Residue-level contacts at the interface:
Residue V225 in chain B is in contact with residue L217 in chain A (closest heavy-atom distance 3.6 Å).
Residue G220 in chain B interacts with residue K192 in chain A (closest heavy-atom distance 2.9 Å).
Residue I228 in chain B is in contact with residue V252 in chain A (closest heavy-atom distance 3.7 Å).
Residue N224 in chain B is in contact with residue Y286 in chain A (closest heavy-atom distance 3.2 Å).
Residue S222 in chain B contacts residue M247 in chain A (closest heavy-atom distance 3.3 Å).
Residue V225 in chain B is in contact with residue G216 in chain A (closest heavy-atom distance 4.7 Å).
Residue E106 in chain B is in contact with residue V323 in chain A (closest heavy-atom distance 3.5 Å).
Residue F226 in chain B interacts with residue L217 in chain A (closest heavy-atom distance 4.5 Å).
Residue Y114 in chain B is in contact with residue K320 in chain A (closest heavy-atom distance 4.0 Å).
Residue V221 in chain B is in contact with residue N193 in chain A (closest heavy-atom distance 4.4 Å).
Residue R110 in chain B interacts with residue Y286 in chain A (closest heavy-atom distance 3.5 Å).
Residue P227 in chain B interacts with residue V252 in chain A (closest heavy-atom distance 3.4 Å).
Residue I258 in chain B is in contact with residue I258 in chain A (closest heavy-atom distance 4.3 Å).
Residue D107 in chain B interacts with residue K320 in chain A (closest heavy-atom distance 3.5 Å).
Residue F226 in chain B interacts with residue M253 in chain A (closest heavy-atom distance 3.8 Å).
Residue F226 in chain B contacts residue Y249 in chain A (closest heavy-atom distance 4.7 Å).
Residue S222 in chain B contacts residue G248 in chain A (closest heavy-atom distance 3.8 Å).
Residue I258 in chain B interacts with residue M253 in chain A (closest heavy-atom distance 3.7 Å).
Residue G223 in chain B is in contact with residue G248 in chain A (closest heavy-atom distance 2.9 Å).
Residue P109 in chain B contacts residue S214 in chain A (closest heavy-atom distance 4.7 Å).
Residue D107 in chain B interacts with residue P319 in chain A (closest heavy-atom distance 3.3 Å).
Residue G223 in chain B interacts with residue Y286 in chain A (closest heavy-atom distance 4.0 Å).
Residue G223 in chain B contacts residue Y249 in chain A (closest heavy-atom distance 2.8 Å).
Residue I258 in chain B interacts with residue V252 in chain A (closest heavy-atom distance 3.5 Å).
Residue E106 in chain B is in contact with residue K192 in chain A (closest heavy-atom distance 4.0 Å).
Residue V221 in chain B is in contact with residue K192 in chain A (closest heavy-atom distance 4.7 Å).
Residue G223 in chain B interacts with residue G250 in chain A (closest heavy-atom distance 3.0 Å).
Residue N224 in chain B interacts with residue Y249 in chain A (closest heavy-atom distance 4.5 Å).
Residue T219 in chain B is in contact with residue T219 in chain A (closest heavy-atom distance 3.7 Å).
Residue R110 in chain B contacts residue M247 in chain A (closest heavy-atom distance 4.0 Å).
Residue Y249 in chain B is in contact with residue V252 in chain A (closest heavy-atom distance 3.6 Å).
Residue S222 in chain B interacts with residue S214 in chain A (closest heavy-atom distance 2.8 Å).
Residue R110 in chain B interacts with residue Y285 in chain A (closest heavy-atom distance 3.6 Å).
Residue V225 in chain B interacts with residue G250 in chain A (closest heavy-atom distance 4.6 Å).
Residue S222 in chain B interacts with residue N193 in chain A (closest heavy-atom distance 4.6 Å).
Residue N224 in chain B is in contact with residue V252 in chain A (closest heavy-atom distance 4.6 Å).
Residue E106 in chain B contacts residue K157 in chain A (closest heavy-atom distance 4.7 Å).
Residue P109 in chain B interacts with residue F212 in chain A (closest heavy-atom distance 4.2 Å).
Residue I258 in chain B contacts residue A256 in chain A (closest heavy-atom distance 4.1 Å).
Residue F226 in chain B is in contact with residue F226 in chain A (closest heavy-atom distance 4.1 Å).
Residue D107 in chain B contacts residue F212 in chain A (closest heavy-atom distance 4.1 Å).
Residue N224 in chain B is in contact with residue A251 in chain A (closest heavy-atom distance 2.9 Å).
Residue L217 in chain B is in contact with residue L217 in chain A (closest heavy-atom distance 4.0 Å).
Residue S222 in chain B contacts residue G216 in chain A (closest heavy-atom distance 3.7 Å).
Residue G223 in chain B contacts residue M247 in chain A (closest heavy-atom distance 3.6 Å).
Residue V221 in chain B interacts with residue G216 in chain A (closest heavy-atom distance 3.1 Å).
Residue V225 in chain B interacts with residue Y249 in chain A (closest heavy-atom distance 3.6 Å).
Residue P109 in chain B interacts with residue M247 in chain A (closest heavy-atom distance 4.0 Å).
Residue P109 in chain B contacts residue Y245 in chain A (closest heavy-atom distance 4.8 Å).
Residue N224 in chain B is in contact with residue G250 in chain A (closest heavy-atom distance 3.6 Å).
Residue E106 in chain B contacts residue Y190 in chain A (closest heavy-atom distance 2.6 Å).
Residue V221 in chain B is in contact with residue L217 in chain A (closest heavy-atom distance 4.3 Å).
Residue M253 in chain B interacts with residue M253 in chain A (closest heavy-atom distance 4.1 Å).
Residue G220 in chain B is in contact with residue N193 in chain A (closest heavy-atom distance 3.3 Å).
Residue F226 in chain B is in contact with residue V252 in chain A (closest heavy-atom distance 3.7 Å).
Residue D107 in chain B interacts with residue V323 in chain A (closest heavy-atom distance 3.9 Å).
Residue K113 in chain B is in contact with residue K320 in chain A (closest heavy-atom distance 4.2 Å).
Residue E106 in chain B interacts with residue F212 in chain A (closest heavy-atom distance 3.4 Å).
Residue I228 in chain B interacts with residue A251 in chain A (closest heavy-atom distance 4.0 Å).
Residue S222 in chain B contacts residue M215 in chain A (closest heavy-atom distance 3.5 Å).

Sequence of chain B:
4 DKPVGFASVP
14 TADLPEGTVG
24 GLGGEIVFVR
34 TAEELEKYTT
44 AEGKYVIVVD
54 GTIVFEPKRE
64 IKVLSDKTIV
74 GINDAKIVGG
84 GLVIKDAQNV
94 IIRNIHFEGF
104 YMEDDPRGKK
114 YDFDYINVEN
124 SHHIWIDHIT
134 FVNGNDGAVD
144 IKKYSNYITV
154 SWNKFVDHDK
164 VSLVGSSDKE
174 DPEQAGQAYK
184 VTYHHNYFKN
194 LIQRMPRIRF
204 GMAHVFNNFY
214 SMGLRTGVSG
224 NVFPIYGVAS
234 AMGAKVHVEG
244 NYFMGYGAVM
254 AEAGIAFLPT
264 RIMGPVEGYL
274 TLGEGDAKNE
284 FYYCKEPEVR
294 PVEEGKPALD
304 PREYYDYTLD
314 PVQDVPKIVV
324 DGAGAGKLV

Sequence of chain A:
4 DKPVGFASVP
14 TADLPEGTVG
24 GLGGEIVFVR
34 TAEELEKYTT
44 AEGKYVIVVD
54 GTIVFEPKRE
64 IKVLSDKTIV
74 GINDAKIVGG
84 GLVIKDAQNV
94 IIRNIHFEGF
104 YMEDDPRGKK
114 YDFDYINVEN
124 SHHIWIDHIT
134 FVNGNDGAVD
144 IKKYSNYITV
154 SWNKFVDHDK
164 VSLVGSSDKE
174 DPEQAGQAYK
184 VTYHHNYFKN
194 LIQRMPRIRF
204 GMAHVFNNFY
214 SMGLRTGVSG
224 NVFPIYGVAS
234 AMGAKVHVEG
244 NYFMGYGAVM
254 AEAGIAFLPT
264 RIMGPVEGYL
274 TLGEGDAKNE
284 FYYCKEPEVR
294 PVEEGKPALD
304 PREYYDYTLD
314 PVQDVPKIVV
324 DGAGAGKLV

This data describes a binding interaction between two proteins.